The following describes two proteins that form a bound complex.

Residue-level contacts at the interface:
Residue F41 in chain A contacts residue F8 in chain B (closest heavy-atom distance 3.5 Å).
Residue S96 in chain A contacts residue E11 in chain B (closest heavy-atom distance 5.0 Å).
Residue S96 in chain A contacts residue F9 in chain B (closest heavy-atom distance 3.7 Å).
Residue Y31 in chain A is in contact with residue A10 in chain B (closest heavy-atom distance 3.4 Å).
Residue S96 in chain A contacts residue F8 in chain B (closest heavy-atom distance 2.6 Å).
Residue S94 in chain A contacts residue F8 in chain B (closest heavy-atom distance 4.4 Å).
Residue T97 in chain A contacts residue A10 in chain B (closest heavy-atom distance 3.5 Å).
Residue W101 in chain A is in contact with residue F9 in chain B (closest heavy-atom distance 3.5 Å).
Residue L51 in chain A interacts with residue L6 in chain B (closest heavy-atom distance 4.4 Å).
Residue L51 in chain A contacts residue F8 in chain B (closest heavy-atom distance 4.3 Å).
Residue Y31 in chain A is in contact with residue E11 in chain B (closest heavy-atom distance 4.8 Å).
Residue W101 in chain A contacts residue F8 in chain B (closest heavy-atom distance 3.5 Å).
Residue F60 in chain A is in contact with residue L6 in chain B (closest heavy-atom distance 3.6 Å).
Residue D33 in chain A interacts with residue V13 in chain B (closest heavy-atom distance 3.6 Å).
Residue H39 in chain A interacts with residue F8 in chain B (closest heavy-atom distance 3.5 Å).
Residue Y54 in chain A is in contact with residue L6 in chain B (closest heavy-atom distance 3.6 Å).
Residue Y37 in chain A contacts residue V7 in chain B (closest heavy-atom distance 3.4 Å).
Residue Y37 in chain A contacts residue F8 in chain B (closest heavy-atom distance 3.3 Å).
Residue Y37 in chain A contacts residue F9 in chain B (closest heavy-atom distance 4.6 Å).
Residue Y37 in chain A contacts residue V13 in chain B (closest heavy-atom distance 4.1 Å).
Residue Y37 in chain A contacts residue A10 in chain B (closest heavy-atom distance 4.1 Å).
Residue S96 in chain A is in contact with residue A10 in chain B (closest heavy-atom distance 2.9 Å).
Residue Y31 in chain A interacts with residue V13 in chain B (closest heavy-atom distance 3.9 Å).
Residue V99 in chain A is in contact with residue E11 in chain B (closest heavy-atom distance 3.6 Å).
Residue K55 in chain A contacts residue V7 in chain B (closest heavy-atom distance 3.8 Å).
Residue K55 in chain A contacts residue L6 in chain B (closest heavy-atom distance 4.8 Å).

Sequence of chain B:
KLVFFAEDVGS

Sequence of chain A:
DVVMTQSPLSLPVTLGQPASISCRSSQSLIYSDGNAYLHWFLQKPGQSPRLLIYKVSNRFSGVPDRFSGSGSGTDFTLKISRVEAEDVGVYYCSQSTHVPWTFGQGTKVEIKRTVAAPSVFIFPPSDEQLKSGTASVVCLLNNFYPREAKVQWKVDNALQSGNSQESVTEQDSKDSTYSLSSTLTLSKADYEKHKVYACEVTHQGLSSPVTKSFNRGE